The following describes two proteins that form a bound complex.

Sequence of protein 2:
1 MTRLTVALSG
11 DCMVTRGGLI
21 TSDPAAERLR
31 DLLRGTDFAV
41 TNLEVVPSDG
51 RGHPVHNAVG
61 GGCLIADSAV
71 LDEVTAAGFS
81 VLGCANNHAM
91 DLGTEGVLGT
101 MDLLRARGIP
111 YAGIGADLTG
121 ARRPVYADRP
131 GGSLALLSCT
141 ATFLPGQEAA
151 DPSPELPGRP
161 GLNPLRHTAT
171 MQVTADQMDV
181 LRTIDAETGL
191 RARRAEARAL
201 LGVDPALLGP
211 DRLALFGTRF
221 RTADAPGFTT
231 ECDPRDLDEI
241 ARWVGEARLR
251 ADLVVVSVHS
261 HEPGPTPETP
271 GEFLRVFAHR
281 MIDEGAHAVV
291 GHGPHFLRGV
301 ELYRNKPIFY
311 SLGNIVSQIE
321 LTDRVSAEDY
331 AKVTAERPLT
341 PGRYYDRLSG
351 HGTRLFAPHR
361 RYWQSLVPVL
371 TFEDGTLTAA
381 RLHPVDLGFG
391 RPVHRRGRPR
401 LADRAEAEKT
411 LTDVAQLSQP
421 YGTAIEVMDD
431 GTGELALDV

Contacts between the two chains:
Residue V59 in protein 2 contacts residue F41 in protein 1 (closest heavy-atom distance 4.0 Å).
Residue F356 in protein 2 contacts residue F41 in protein 1 (closest heavy-atom distance 3.4 Å).
Residue V59 in protein 2 is in contact with residue C34 in protein 1 (closest heavy-atom distance 3.6 Å).
Residue H295 in protein 2 contacts residue G42 in protein 1 (closest heavy-atom distance 3.2 Å).
Residue V59 in protein 2 is in contact with residue C40 in protein 1 (closest heavy-atom distance 2.9 Å).
Residue T142 in protein 2 contacts residue C34 in protein 1 (closest heavy-atom distance 4.1 Å).
Residue A169 in protein 2 interacts with residue Y36 in protein 1 (closest heavy-atom distance 4.3 Å).
Residue T142 in protein 2 contacts residue C40 in protein 1 (closest heavy-atom distance 3.8 Å).
Residue H261 in protein 2 is in contact with residue F41 in protein 1 (closest heavy-atom distance 3.0 Å).
Residue V59 in protein 2 contacts residue G33 in protein 1 (closest heavy-atom distance 3.8 Å).
Residue I319 in protein 2 interacts with residue G42 in protein 1 (closest heavy-atom distance 4.0 Å).
Residue G61 in protein 2 contacts residue F41 in protein 1 (closest heavy-atom distance 3.5 Å).
Residue N87 in protein 2 contacts residue C40 in protein 1 (closest heavy-atom distance 3.9 Å).
Residue N87 in protein 2 interacts with residue G42 in protein 1 (closest heavy-atom distance 3.2 Å).
Residue F228 in protein 2 is in contact with residue Y36 in protein 1 (closest heavy-atom distance 3.8 Å).
Residue G61 in protein 2 contacts residue G42 in protein 1 (closest heavy-atom distance 4.2 Å).
Residue T230 in protein 2 interacts with residue Y36 in protein 1 (closest heavy-atom distance 3.9 Å).
Residue H167 in protein 2 contacts residue Y36 in protein 1 (closest heavy-atom distance 3.5 Å).
Residue H295 in protein 2 is in contact with residue F41 in protein 1 (closest heavy-atom distance 2.5 Å).
Residue G60 in protein 2 contacts residue C40 in protein 1 (closest heavy-atom distance 3.4 Å).
Residue G60 in protein 2 contacts residue G42 in protein 1 (closest heavy-atom distance 2.6 Å).
Residue E44 in protein 2 is in contact with residue G42 in protein 1 (closest heavy-atom distance 2.9 Å).
Residue F143 in protein 2 is in contact with residue G33 in protein 1 (closest heavy-atom distance 3.8 Å).
Residue E262 in protein 2 is in contact with residue Y36 in protein 1 (closest heavy-atom distance 3.4 Å).
Residue H259 in protein 2 interacts with residue G42 in protein 1 (closest heavy-atom distance 4.9 Å).
Residue F356 in protein 2 contacts residue G42 in protein 1 (closest heavy-atom distance 4.9 Å).
Residue M13 in protein 2 is in contact with residue G42 in protein 1 (closest heavy-atom distance 3.4 Å).
Residue D11 in protein 2 interacts with residue G42 in protein 1 (closest heavy-atom distance 4.9 Å).
Residue K332 in protein 2 is in contact with residue F41 in protein 1 (closest heavy-atom distance 4.9 Å).
Residue H261 in protein 2 contacts residue C40 in protein 1 (closest heavy-atom distance 3.5 Å).
Residue L348 in protein 2 is in contact with residue F41 in protein 1 (closest heavy-atom distance 4.4 Å).
Residue L64 in protein 2 is in contact with residue G42 in protein 1 (closest heavy-atom distance 4.1 Å).
Residue L355 in protein 2 contacts residue F41 in protein 1 (closest heavy-atom distance 4.1 Å).
Residue E262 in protein 2 contacts residue C34 in protein 1 (closest heavy-atom distance 4.6 Å).
Residue H261 in protein 2 interacts with residue G42 in protein 1 (closest heavy-atom distance 3.4 Å).
Residue H88 in protein 2 contacts residue G42 in protein 1 (closest heavy-atom distance 3.1 Å).
Residue P263 in protein 2 is in contact with residue Y36 in protein 1 (closest heavy-atom distance 3.6 Å).
Residue G293 in protein 2 contacts residue F41 in protein 1 (closest heavy-atom distance 4.4 Å).
Residue P145 in protein 2 contacts residue G33 in protein 1 (closest heavy-atom distance 4.2 Å).
Residue L144 in protein 2 interacts with residue G33 in protein 1 (closest heavy-atom distance 4.2 Å).
Residue G60 in protein 2 contacts residue F41 in protein 1 (closest heavy-atom distance 3.5 Å).
Residue G61 in protein 2 contacts residue C40 in protein 1 (closest heavy-atom distance 4.6 Å).
Residue F273 in protein 2 contacts residue Y36 in protein 1 (closest heavy-atom distance 4.2 Å).

Sequence of protein 1:
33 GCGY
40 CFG